This data describes a binding interaction between two proteins.

Sequence of protein 1:
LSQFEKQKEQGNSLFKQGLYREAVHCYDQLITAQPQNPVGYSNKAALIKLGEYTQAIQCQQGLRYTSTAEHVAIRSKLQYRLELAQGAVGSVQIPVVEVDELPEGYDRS

Sequence of protein 2:
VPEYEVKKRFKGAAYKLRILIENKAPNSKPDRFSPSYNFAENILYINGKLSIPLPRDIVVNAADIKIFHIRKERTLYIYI

Contacts between the two chains:
Residue D110 in protein 1 is in contact with residue Y157 in protein 2 (closest heavy-atom distance 2.7 Å).
Residue L105 in protein 1 is in contact with residue Y157 in protein 2 (closest heavy-atom distance 3.3 Å).
Residue V99 in protein 1 interacts with residue P113 in protein 2 (closest heavy-atom distance 3.5 Å).
Residue G93 in protein 1 interacts with residue N116 in protein 2 (closest heavy-atom distance 3.5 Å).
Residue Y109 in protein 1 interacts with residue Y93 in protein 2 (closest heavy-atom distance 3.8 Å).
Residue S94 in protein 1 is in contact with residue Y115 in protein 2 (closest heavy-atom distance 3.1 Å).
Residue Q63 in protein 1 interacts with residue A140 in protein 2 (closest heavy-atom distance 3.8 Å).
Residue V99 in protein 1 is in contact with residue F111 in protein 2 (closest heavy-atom distance 4.1 Å).
Residue G93 in protein 1 contacts residue F117 in protein 2 (closest heavy-atom distance 3.2 Å).
Residue V99 in protein 1 contacts residue I145 in protein 2 (closest heavy-atom distance 3.7 Å).
Residue Q96 in protein 1 is in contact with residue S112 in protein 2 (closest heavy-atom distance 2.7 Å).
Residue D110 in protein 1 contacts residue Y93 in protein 2 (closest heavy-atom distance 3.0 Å).
Residue D110 in protein 1 is in contact with residue F88 in protein 2 (closest heavy-atom distance 4.0 Å).
Residue D103 in protein 1 interacts with residue I148 in protein 2 (closest heavy-atom distance 3.7 Å).
Residue S94 in protein 1 is in contact with residue N116 in protein 2 (closest heavy-atom distance 3.7 Å).
Residue G108 in protein 1 is in contact with residue Y93 in protein 2 (closest heavy-atom distance 3.5 Å).
Residue G93 in protein 1 contacts residue Y115 in protein 2 (closest heavy-atom distance 4.2 Å).
Residue I97 in protein 1 contacts residue A140 in protein 2 (closest heavy-atom distance 3.5 Å).
Residue P106 in protein 1 contacts residue F146 in protein 2 (closest heavy-atom distance 3.5 Å).
Residue V99 in protein 1 is in contact with residue H147 in protein 2 (closest heavy-atom distance 3.5 Å).
Residue V95 in protein 1 interacts with residue F117 in protein 2 (closest heavy-atom distance 3.6 Å).
Residue P98 in protein 1 is in contact with residue I145 in protein 2 (closest heavy-atom distance 3.8 Å).
Residue V99 in protein 1 contacts residue L154 in protein 2 (closest heavy-atom distance 4.1 Å).
Residue V102 in protein 1 is in contact with residue I148 in protein 2 (closest heavy-atom distance 3.8 Å).
Residue Q63 in protein 1 is in contact with residue A141 in protein 2 (closest heavy-atom distance 3.6 Å).
Residue L105 in protein 1 interacts with residue Y155 in protein 2 (closest heavy-atom distance 3.5 Å).
Residue R67 in protein 1 interacts with residue D142 in protein 2 (closest heavy-atom distance 2.5 Å).
Residue R67 in protein 1 interacts with residue A141 in protein 2 (closest heavy-atom distance 3.4 Å).
Residue I97 in protein 1 contacts residue P113 in protein 2 (closest heavy-atom distance 3.0 Å).
Residue S94 in protein 1 contacts residue F117 in protein 2 (closest heavy-atom distance 4.1 Å).
Residue I97 in protein 1 contacts residue L122 in protein 2 (closest heavy-atom distance 4.1 Å).
Residue I59 in protein 1 contacts residue F117 in protein 2 (closest heavy-atom distance 4.1 Å).
Residue Y109 in protein 1 contacts residue F146 in protein 2 (closest heavy-atom distance 3.8 Å).
Residue I97 in protein 1 is in contact with residue I143 in protein 2 (closest heavy-atom distance 3.7 Å).
Residue I97 in protein 1 interacts with residue I145 in protein 2 (closest heavy-atom distance 3.7 Å).
Residue E101 in protein 1 is in contact with residue H147 in protein 2 (closest heavy-atom distance 2.8 Å).
Residue R111 in protein 1 is in contact with residue R96 in protein 2 (closest heavy-atom distance 3.5 Å).
Residue V100 in protein 1 interacts with residue H147 in protein 2 (closest heavy-atom distance 2.8 Å).
Residue I97 in protein 1 is in contact with residue Y115 in protein 2 (closest heavy-atom distance 3.9 Å).
Residue V95 in protein 1 contacts residue S114 in protein 2 (closest heavy-atom distance 3.1 Å).
Residue V100 in protein 1 interacts with residue I145 in protein 2 (closest heavy-atom distance 2.7 Å).
Residue Q96 in protein 1 is in contact with residue S114 in protein 2 (closest heavy-atom distance 3.7 Å).
Residue Q89 in protein 1 interacts with residue F117 in protein 2 (closest heavy-atom distance 3.5 Å).
Residue Q63 in protein 1 contacts residue N139 in protein 2 (closest heavy-atom distance 4.1 Å).
Residue D110 in protein 1 interacts with residue K86 in protein 2 (closest heavy-atom distance 3.6 Å).
Residue V95 in protein 1 interacts with residue Y115 in protein 2 (closest heavy-atom distance 2.8 Å).
Residue L105 in protein 1 contacts residue F146 in protein 2 (closest heavy-atom distance 3.6 Å).
Residue Y109 in protein 1 is in contact with residue Y157 in protein 2 (closest heavy-atom distance 3.6 Å).
Residue V102 in protein 1 contacts residue F146 in protein 2 (closest heavy-atom distance 4.0 Å).
Residue E104 in protein 1 contacts residue I148 in protein 2 (closest heavy-atom distance 4.0 Å).
Residue R67 in protein 1 is in contact with residue N139 in protein 2 (closest heavy-atom distance 3.7 Å).
Residue S112 in protein 1 contacts residue R96 in protein 2 (closest heavy-atom distance 3.2 Å).
Residue V100 in protein 1 contacts residue F146 in protein 2 (closest heavy-atom distance 3.2 Å).
Residue V102 in protein 1 interacts with residue H147 in protein 2 (closest heavy-atom distance 3.1 Å).
Residue S112 in protein 1 interacts with residue K86 in protein 2 (closest heavy-atom distance 2.7 Å).
Residue Q96 in protein 1 contacts residue P113 in protein 2 (closest heavy-atom distance 3.4 Å).
Residue Y109 in protein 1 is in contact with residue K144 in protein 2 (closest heavy-atom distance 3.6 Å).
Residue D110 in protein 1 interacts with residue R96 in protein 2 (closest heavy-atom distance 2.9 Å).
Residue V92 in protein 1 is in contact with residue F117 in protein 2 (closest heavy-atom distance 4.2 Å).
Residue L105 in protein 1 interacts with residue I148 in protein 2 (closest heavy-atom distance 4.1 Å).